Contacts between the two chains:
Residue R31 in protein 2 contacts residue Y7 in protein 1 (closest heavy-atom distance 4.8 Å).
Residue R31 in protein 2 contacts residue E3 in protein 1 (closest heavy-atom distance 4.0 Å).
Residue D99 in protein 2 is in contact with residue Y2 in protein 1 (closest heavy-atom distance 4.3 Å).
Residue F157 in protein 2 contacts residue N4 in protein 1 (closest heavy-atom distance 3.5 Å).
Residue S95 in protein 2 contacts residue Y2 in protein 1 (closest heavy-atom distance 3.5 Å).
Residue A98 in protein 2 interacts with residue G1 in protein 1 (closest heavy-atom distance 4.3 Å).
Residue Y161 in protein 2 interacts with residue T6 in protein 1 (closest heavy-atom distance 3.3 Å).
Residue T93 in protein 2 interacts with residue Y7 in protein 1 (closest heavy-atom distance 3.3 Å).
Residue F157 in protein 2 contacts residue P5 in protein 1 (closest heavy-atom distance 4.5 Å).
Residue S95 in protein 2 interacts with residue Y7 in protein 1 (closest heavy-atom distance 3.3 Å).
Residue F164 in protein 2 is in contact with residue T6 in protein 1 (closest heavy-atom distance 3.9 Å).
Residue A150 in protein 2 contacts residue Y2 in protein 1 (closest heavy-atom distance 3.6 Å).
Residue F164 in protein 2 contacts residue F10 in protein 1 (closest heavy-atom distance 3.3 Å).
Residue F157 in protein 2 interacts with residue Y2 in protein 1 (closest heavy-atom distance 3.8 Å).
Residue Y134 in protein 2 is in contact with residue Y7 in protein 1 (closest heavy-atom distance 4.4 Å).
Residue Q151 in protein 2 interacts with residue Y2 in protein 1 (closest heavy-atom distance 3.4 Å).
Residue R92 in protein 2 interacts with residue N4 in protein 1 (closest heavy-atom distance 4.4 Å).
Residue R109 in protein 2 contacts residue Y7 in protein 1 (closest heavy-atom distance 3.3 Å).
Residue Y161 in protein 2 contacts residue P5 in protein 1 (closest heavy-atom distance 3.2 Å).
Residue I94 in protein 2 interacts with residue Y7 in protein 1 (closest heavy-atom distance 3.3 Å).
Residue I94 in protein 2 contacts residue N4 in protein 1 (closest heavy-atom distance 3.0 Å).
Residue S95 in protein 2 contacts residue N4 in protein 1 (closest heavy-atom distance 2.8 Å).
Residue Y96 in protein 2 contacts residue E3 in protein 1 (closest heavy-atom distance 4.1 Å).
Residue Y161 in protein 2 interacts with residue F9 in protein 1 (closest heavy-atom distance 3.6 Å).
Residue I97 in protein 2 contacts residue Y2 in protein 1 (closest heavy-atom distance 2.9 Å).
Residue Y96 in protein 2 interacts with residue G1 in protein 1 (closest heavy-atom distance 3.1 Å).
Residue R92 in protein 2 contacts residue T6 in protein 1 (closest heavy-atom distance 4.5 Å).
Residue G154 in protein 2 is in contact with residue Y2 in protein 1 (closest heavy-atom distance 4.3 Å).
Residue F157 in protein 2 contacts residue T6 in protein 1 (closest heavy-atom distance 4.6 Å).
Residue F157 in protein 2 interacts with residue E3 in protein 1 (closest heavy-atom distance 4.0 Å).
Residue Y96 in protein 2 contacts residue Y2 in protein 1 (closest heavy-atom distance 3.4 Å).
Residue L91 in protein 2 interacts with residue N4 in protein 1 (closest heavy-atom distance 3.2 Å).
Residue S95 in protein 2 interacts with residue E3 in protein 1 (closest heavy-atom distance 3.4 Å).
Residue R92 in protein 2 contacts residue F10 in protein 1 (closest heavy-atom distance 4.3 Å).
Residue I97 in protein 2 interacts with residue G1 in protein 1 (closest heavy-atom distance 3.5 Å).
Residue R92 in protein 2 contacts residue Y7 in protein 1 (closest heavy-atom distance 3.3 Å).
Residue A160 in protein 2 is in contact with residue T6 in protein 1 (closest heavy-atom distance 4.3 Å).
Residue F164 in protein 2 interacts with residue F9 in protein 1 (closest heavy-atom distance 3.3 Å).

The following describes two proteins that form a bound complex.

Sequence of protein 2:
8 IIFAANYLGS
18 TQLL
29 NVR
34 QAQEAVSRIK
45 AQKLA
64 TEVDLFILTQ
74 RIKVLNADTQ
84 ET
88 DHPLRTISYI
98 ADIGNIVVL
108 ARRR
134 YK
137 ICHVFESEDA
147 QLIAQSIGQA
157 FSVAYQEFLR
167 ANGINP

Sequence of protein 1:
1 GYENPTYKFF